Sequence of chain B:
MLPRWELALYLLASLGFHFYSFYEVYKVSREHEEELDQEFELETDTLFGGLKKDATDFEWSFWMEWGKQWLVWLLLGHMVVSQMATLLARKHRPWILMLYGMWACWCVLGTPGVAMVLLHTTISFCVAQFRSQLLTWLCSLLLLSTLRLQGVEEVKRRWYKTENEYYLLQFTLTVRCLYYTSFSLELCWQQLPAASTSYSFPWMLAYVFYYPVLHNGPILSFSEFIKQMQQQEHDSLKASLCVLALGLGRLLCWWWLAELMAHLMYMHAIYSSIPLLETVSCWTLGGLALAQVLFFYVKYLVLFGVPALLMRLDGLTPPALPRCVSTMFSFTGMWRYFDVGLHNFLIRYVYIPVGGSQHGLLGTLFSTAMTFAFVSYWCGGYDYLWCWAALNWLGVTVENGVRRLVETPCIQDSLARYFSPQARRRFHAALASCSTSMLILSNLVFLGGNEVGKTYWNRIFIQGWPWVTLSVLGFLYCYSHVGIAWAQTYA

Contacts between the two chains:
Residue C379 in chain B contacts residue C1 in chain A (closest heavy-atom distance 5.0 Å).
Residue F304 in chain B is in contact with residue C1 in chain A (closest heavy-atom distance 4.2 Å).
Residue L342 in chain B is in contact with residue C1 in chain A (closest heavy-atom distance 4.3 Å).
Residue Y300 in chain B interacts with residue G2 in chain A (closest heavy-atom distance 3.5 Å).
Residue F58 in chain B is in contact with residue F7 in chain A (closest heavy-atom distance 3.8 Å).
Residue Y167 in chain B is in contact with residue R5 in chain A (closest heavy-atom distance 3.0 Å).
Residue C379 in chain B is in contact with residue G2 in chain A (closest heavy-atom distance 3.9 Å).
Residue L385 in chain B interacts with residue P3 in chain A (closest heavy-atom distance 4.9 Å).
Residue Y384 in chain B contacts residue G4 in chain A (closest heavy-atom distance 3.8 Å).
Residue E59 in chain B contacts residue C1 in chain A (closest heavy-atom distance 4.7 Å).
Residue F58 in chain B is in contact with residue R5 in chain A (closest heavy-atom distance 3.4 Å).
Residue E59 in chain B interacts with residue G2 in chain A (closest heavy-atom distance 4.3 Å).
Residue E59 in chain B contacts residue G4 in chain A (closest heavy-atom distance 4.5 Å).
Residue E163 in chain B interacts with residue F7 in chain A (closest heavy-atom distance 3.5 Å).
Residue Y382 in chain B interacts with residue R5 in chain A (closest heavy-atom distance 4.0 Å).
Residue F338 in chain B interacts with residue C1 in chain A (closest heavy-atom distance 4.9 Å).
Residue N216 in chain B is in contact with residue G2 in chain A (closest heavy-atom distance 4.9 Å).
Residue D339 in chain B contacts residue C1 in chain A (closest heavy-atom distance 3.2 Å).
Residue C379 in chain B contacts residue P3 in chain A (closest heavy-atom distance 3.2 Å).
Residue Y384 in chain B is in contact with residue R5 in chain A (closest heavy-atom distance 4.7 Å).
Residue W378 in chain B contacts residue P3 in chain A (closest heavy-atom distance 5.0 Å).
Residue Y300 in chain B interacts with residue C1 in chain A (closest heavy-atom distance 2.7 Å).
Residue Y384 in chain B contacts residue P3 in chain A (closest heavy-atom distance 4.5 Å).
Residue F296 in chain B contacts residue C1 in chain A (closest heavy-atom distance 4.3 Å).
Residue W378 in chain B is in contact with residue C1 in chain A (closest heavy-atom distance 3.9 Å).
Residue F58 in chain B contacts residue G6 in chain A (closest heavy-atom distance 3.9 Å).
Residue F446 in chain B contacts residue G2 in chain A (closest heavy-atom distance 4.3 Å).
Residue W378 in chain B interacts with residue G2 in chain A (closest heavy-atom distance 4.2 Å).
Residue F171 in chain B contacts residue P3 in chain A (closest heavy-atom distance 4.1 Å).
Residue N216 in chain B interacts with residue C1 in chain A (closest heavy-atom distance 4.6 Å).
Residue F446 in chain B interacts with residue P3 in chain A (closest heavy-atom distance 4.5 Å).
Residue Y167 in chain B interacts with residue F7 in chain A (closest heavy-atom distance 3.5 Å).

Sequence of chain A:
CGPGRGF

This data describes a binding interaction between two proteins.